These two protein chains interact to form a complex.

Sequence of chain B:
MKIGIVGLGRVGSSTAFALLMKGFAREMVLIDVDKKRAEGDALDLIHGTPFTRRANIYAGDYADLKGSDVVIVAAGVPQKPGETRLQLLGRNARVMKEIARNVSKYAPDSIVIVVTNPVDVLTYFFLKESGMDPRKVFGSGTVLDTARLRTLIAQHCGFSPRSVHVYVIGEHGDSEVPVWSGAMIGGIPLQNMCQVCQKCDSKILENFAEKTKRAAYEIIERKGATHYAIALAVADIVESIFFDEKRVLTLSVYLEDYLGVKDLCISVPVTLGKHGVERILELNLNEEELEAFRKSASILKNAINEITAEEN

Interface contacts:
Residue H47 in chain B interacts with residue L144 in chain A (closest heavy-atom distance 3.0 Å).
Residue F51 in chain B contacts residue D236 in chain A (closest heavy-atom distance 3.6 Å).
Residue S13 in chain B contacts residue Y228 in chain A (closest heavy-atom distance 3.2 Å).
Residue D41 in chain B interacts with residue Y228 in chain A (closest heavy-atom distance 3.4 Å).
Residue G48 in chain B contacts residue L232 in chain A (closest heavy-atom distance 3.5 Å).
Residue A233 in chain B is in contact with residue F51 in chain A (closest heavy-atom distance 3.6 Å).
Residue F51 in chain B contacts residue L144 in chain A (closest heavy-atom distance 3.4 Å).
Residue P50 in chain B contacts residue T151 in chain A (closest heavy-atom distance 3.5 Å).
Residue Y228 in chain B contacts residue S13 in chain A (closest heavy-atom distance 3.2 Å).
Residue L232 in chain B is in contact with residue T52 in chain A (closest heavy-atom distance 3.6 Å).
Residue I46 in chain B is in contact with residue R148 in chain A (closest heavy-atom distance 3.4 Å).
Residue A147 in chain B is in contact with residue F51 in chain A (closest heavy-atom distance 3.7 Å).
Residue A229 in chain B interacts with residue D44 in chain A (closest heavy-atom distance 3.2 Å).
Residue R222 in chain B is in contact with residue E39 in chain A (closest heavy-atom distance 2.9 Å).
Residue I219 in chain B contacts residue D44 in chain A (closest heavy-atom distance 3.5 Å).
Residue G40 in chain B is in contact with residue R222 in chain A (closest heavy-atom distance 3.6 Å).
Residue L43 in chain B is in contact with residue R222 in chain A (closest heavy-atom distance 3.7 Å).
Residue H227 in chain B contacts residue D44 in chain A (closest heavy-atom distance 3.2 Å).
Residue D44 in chain B interacts with residue Y228 in chain A (closest heavy-atom distance 3.2 Å).
Residue E221 in chain B is in contact with residue K36 in chain A (closest heavy-atom distance 3.5 Å).
Residue R222 in chain B interacts with residue G40 in chain A (closest heavy-atom distance 3.6 Å).
Residue K36 in chain B interacts with residue R222 in chain A (closest heavy-atom distance 3.7 Å).
Residue K223 in chain B interacts with residue D41 in chain A (closest heavy-atom distance 2.9 Å).
Residue H47 in chain B contacts residue A229 in chain A (closest heavy-atom distance 3.7 Å).
Residue L144 in chain B interacts with residue F51 in chain A (closest heavy-atom distance 3.4 Å).
Residue P50 in chain B interacts with residue A147 in chain A (closest heavy-atom distance 3.7 Å).
Residue E39 in chain B contacts residue R222 in chain A (closest heavy-atom distance 2.9 Å).
Residue L45 in chain B interacts with residue Y228 in chain A (closest heavy-atom distance 3.7 Å).
Residue L232 in chain B interacts with residue G48 in chain A (closest heavy-atom distance 3.5 Å).
Residue F51 in chain B contacts residue A233 in chain A (closest heavy-atom distance 3.6 Å).
Residue Y228 in chain B contacts residue D41 in chain A (closest heavy-atom distance 3.4 Å).
Residue L144 in chain B is in contact with residue H47 in chain A (closest heavy-atom distance 3.0 Å).
Residue D44 in chain B is in contact with residue K223 in chain A (closest heavy-atom distance 2.7 Å).
Residue Y228 in chain B is in contact with residue L45 in chain A (closest heavy-atom distance 3.7 Å).
Residue K36 in chain B interacts with residue E221 in chain A (closest heavy-atom distance 3.5 Å).
Residue R222 in chain B interacts with residue K36 in chain A (closest heavy-atom distance 3.7 Å).
Residue R148 in chain B interacts with residue I46 in chain A (closest heavy-atom distance 3.4 Å).
Residue A229 in chain B contacts residue H47 in chain A (closest heavy-atom distance 3.7 Å).
Residue Y228 in chain B interacts with residue D44 in chain A (closest heavy-atom distance 3.2 Å).
Residue Y228 in chain B is in contact with residue F17 in chain A (closest heavy-atom distance 3.5 Å).
Residue H47 in chain B contacts residue A215 in chain A (closest heavy-atom distance 3.6 Å).
Residue T52 in chain B contacts residue L232 in chain A (closest heavy-atom distance 3.6 Å).
Residue D44 in chain B contacts residue I219 in chain A (closest heavy-atom distance 3.5 Å).
Residue F51 in chain B is in contact with residue A147 in chain A (closest heavy-atom distance 3.7 Å).
Residue D44 in chain B is in contact with residue T226 in chain A (closest heavy-atom distance 3.2 Å).
Residue R222 in chain B is in contact with residue L43 in chain A (closest heavy-atom distance 3.7 Å).
Residue K223 in chain B contacts residue D44 in chain A (closest heavy-atom distance 2.7 Å).
Residue D41 in chain B contacts residue K223 in chain A (closest heavy-atom distance 2.9 Å).
Residue F17 in chain B interacts with residue F17 in chain A (closest heavy-atom distance 3.4 Å).
Residue T151 in chain B interacts with residue P50 in chain A (closest heavy-atom distance 3.5 Å).
Residue H47 in chain B is in contact with residue R148 in chain A (closest heavy-atom distance 2.9 Å).
Residue F17 in chain B contacts residue Y228 in chain A (closest heavy-atom distance 3.5 Å).
Residue A147 in chain B interacts with residue P50 in chain A (closest heavy-atom distance 3.7 Å).
Residue D236 in chain B is in contact with residue F51 in chain A (closest heavy-atom distance 3.6 Å).
Residue R148 in chain B is in contact with residue H47 in chain A (closest heavy-atom distance 2.9 Å).
Residue A215 in chain B interacts with residue H47 in chain A (closest heavy-atom distance 3.6 Å).
Residue M21 in chain B is in contact with residue M21 in chain A (closest heavy-atom distance 3.0 Å).
Residue T226 in chain B contacts residue D44 in chain A (closest heavy-atom distance 3.2 Å).
Residue D44 in chain B is in contact with residue A229 in chain A (closest heavy-atom distance 3.2 Å).
Residue D44 in chain B contacts residue H227 in chain A (closest heavy-atom distance 3.2 Å).

Sequence of chain A:
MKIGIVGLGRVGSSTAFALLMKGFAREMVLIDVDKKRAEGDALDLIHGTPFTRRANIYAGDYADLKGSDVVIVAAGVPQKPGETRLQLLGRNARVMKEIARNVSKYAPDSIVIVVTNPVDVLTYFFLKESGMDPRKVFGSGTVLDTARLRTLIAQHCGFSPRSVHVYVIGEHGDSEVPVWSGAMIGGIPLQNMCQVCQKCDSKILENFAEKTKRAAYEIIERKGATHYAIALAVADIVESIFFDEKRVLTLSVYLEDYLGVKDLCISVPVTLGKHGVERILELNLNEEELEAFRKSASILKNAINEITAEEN